Sequence of the second protein:
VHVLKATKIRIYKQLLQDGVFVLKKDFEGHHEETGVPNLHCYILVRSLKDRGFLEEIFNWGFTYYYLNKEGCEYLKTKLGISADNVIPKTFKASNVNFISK

These two protein chains interact to form a complex.

Sequence of the first protein:
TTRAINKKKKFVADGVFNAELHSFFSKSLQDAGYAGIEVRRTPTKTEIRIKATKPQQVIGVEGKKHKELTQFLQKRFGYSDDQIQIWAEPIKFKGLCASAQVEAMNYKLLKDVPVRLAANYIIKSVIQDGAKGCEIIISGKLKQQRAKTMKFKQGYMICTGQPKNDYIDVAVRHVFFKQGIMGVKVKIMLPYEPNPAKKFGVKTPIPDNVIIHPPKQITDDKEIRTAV

Interface contacts:
Residue F75 in the first protein contacts residue F22 in the second protein (closest heavy-atom distance 4.2 Å).
Residue A91 in the first protein contacts residue I100 in the second protein (closest heavy-atom distance 3.5 Å).
Residue P93 in the first protein is in contact with residue S101 in the second protein (closest heavy-atom distance 3.4 Å).
Residue A91 in the first protein interacts with residue F99 in the second protein (closest heavy-atom distance 3.5 Å).
Residue K67 in the first protein is in contact with residue Y67 in the second protein (closest heavy-atom distance 4.2 Å).
Residue E65 in the first protein interacts with residue S95 in the second protein (closest heavy-atom distance 2.5 Å).
Residue K30 in the first protein is in contact with residue F59 in the second protein (closest heavy-atom distance 3.8 Å).
Residue R79 in the first protein is in contact with residue Y65 in the second protein (closest heavy-atom distance 3.4 Å).
Residue H69 in the first protein interacts with residue F99 in the second protein (closest heavy-atom distance 3.3 Å).
Residue Q74 in the first protein contacts residue K90 in the second protein (closest heavy-atom distance 3.3 Å).
Residue Q88 in the first protein interacts with residue F99 in the second protein (closest heavy-atom distance 4.0 Å).
Residue E65 in the first protein interacts with residue N98 in the second protein (closest heavy-atom distance 3.8 Å).
Residue A91 in the first protein is in contact with residue S101 in the second protein (closest heavy-atom distance 3.3 Å).
Residue K70 in the first protein is in contact with residue T91 in the second protein (closest heavy-atom distance 4.2 Å).
Residue W90 in the first protein interacts with residue F99 in the second protein (closest heavy-atom distance 3.0 Å).
Residue F75 in the first protein is in contact with residue V23 in the second protein (closest heavy-atom distance 3.9 Å).
Residue K30 in the first protein interacts with residue N60 in the second protein (closest heavy-atom distance 3.8 Å).
Residue R79 in the first protein is in contact with residue F63 in the second protein (closest heavy-atom distance 3.6 Å).
Residue K70 in the first protein contacts residue K90 in the second protein (closest heavy-atom distance 3.3 Å).
Residue K67 in the first protein interacts with residue T91 in the second protein (closest heavy-atom distance 4.2 Å).
Residue S26 in the first protein interacts with residue W61 in the second protein (closest heavy-atom distance 3.5 Å).
Residue F75 in the first protein contacts residue Y66 in the second protein (closest heavy-atom distance 3.6 Å).
Residue W90 in the first protein contacts residue S101 in the second protein (closest heavy-atom distance 4.1 Å).
Residue E23 in the first protein interacts with residue W61 in the second protein (closest heavy-atom distance 3.2 Å).
Residue E92 in the first protein is in contact with residue S101 in the second protein (closest heavy-atom distance 3.8 Å).
Residue F27 in the first protein is in contact with residue N60 in the second protein (closest heavy-atom distance 3.4 Å).
Residue F27 in the first protein is in contact with residue Y65 in the second protein (closest heavy-atom distance 4.0 Å).
Residue K202 in the first protein interacts with residue K102 in the second protein (closest heavy-atom distance 4.2 Å).
Residue K70 in the first protein contacts residue S95 in the second protein (closest heavy-atom distance 3.0 Å).
Residue I62 in the first protein contacts residue I100 in the second protein (closest heavy-atom distance 3.7 Å).
Residue F75 in the first protein contacts residue V21 in the second protein (closest heavy-atom distance 3.5 Å).
Residue K78 in the first protein interacts with residue V23 in the second protein (closest heavy-atom distance 3.5 Å).
Residue I62 in the first protein is in contact with residue F99 in the second protein (closest heavy-atom distance 4.0 Å).
Residue E71 in the first protein contacts residue T91 in the second protein (closest heavy-atom distance 3.3 Å).
Residue E71 in the first protein interacts with residue L68 in the second protein (closest heavy-atom distance 4.2 Å).
Residue F75 in the first protein contacts residue Y65 in the second protein (closest heavy-atom distance 3.4 Å).
Residue Q74 in the first protein is in contact with residue D19 in the second protein (closest heavy-atom distance 3.2 Å).
Residue K78 in the first protein is in contact with residue E34 in the second protein (closest heavy-atom distance 3.1 Å).
Residue Q74 in the first protein interacts with residue V21 in the second protein (closest heavy-atom distance 4.3 Å).
Residue V19 in the first protein interacts with residue W61 in the second protein (closest heavy-atom distance 3.6 Å).
Residue E65 in the first protein interacts with residue N96 in the second protein (closest heavy-atom distance 4.2 Å).
Residue K70 in the first protein interacts with residue A94 in the second protein (closest heavy-atom distance 3.8 Å).
Residue Q59 in the first protein is in contact with residue I100 in the second protein (closest heavy-atom distance 3.7 Å).
Residue E92 in the first protein is in contact with residue K102 in the second protein (closest heavy-atom distance 4.3 Å).
Residue F75 in the first protein interacts with residue Y67 in the second protein (closest heavy-atom distance 3.5 Å).
Residue K78 in the first protein contacts residue D19 in the second protein (closest heavy-atom distance 2.9 Å).
Residue E71 in the first protein is in contact with residue Y67 in the second protein (closest heavy-atom distance 3.5 Å).
Residue K95 in the first protein interacts with residue K102 in the second protein (closest heavy-atom distance 3.4 Å).
Residue K70 in the first protein contacts residue K93 in the second protein (closest heavy-atom distance 2.9 Å).
Residue Q74 in the first protein interacts with residue T91 in the second protein (closest heavy-atom distance 4.0 Å).
Residue A22 in the first protein interacts with residue W61 in the second protein (closest heavy-atom distance 3.6 Å).
Residue S31 in the first protein is in contact with residue I58 in the second protein (closest heavy-atom distance 3.6 Å).
Residue S26 in the first protein interacts with residue N60 in the second protein (closest heavy-atom distance 2.6 Å).
Residue R79 in the first protein is in contact with residue W61 in the second protein (closest heavy-atom distance 4.3 Å).
Residue E65 in the first protein is in contact with residue A94 in the second protein (closest heavy-atom distance 3.8 Å).
Residue P58 in the first protein is in contact with residue I100 in the second protein (closest heavy-atom distance 3.9 Å).
Residue I89 in the first protein interacts with residue F99 in the second protein (closest heavy-atom distance 3.8 Å).
Residue G66 in the first protein contacts residue T91 in the second protein (closest heavy-atom distance 4.2 Å).
Residue E71 in the first protein interacts with residue V21 in the second protein (closest heavy-atom distance 4.0 Å).
Residue E23 in the first protein is in contact with residue N60 in the second protein (closest heavy-atom distance 3.2 Å).